Contacts between the two chains:
Residue L87 in the first protein interacts with residue W17 in the second protein (closest heavy-atom distance 4.8 Å).
Residue I94 in the first protein is in contact with residue Y16 in the second protein (closest heavy-atom distance 3.5 Å).
Residue G93 in the first protein contacts residue Y16 in the second protein (closest heavy-atom distance 2.6 Å).
Residue R89 in the first protein is in contact with residue R18 in the second protein (closest heavy-atom distance 4.6 Å).
Residue R90 in the first protein interacts with residue W17 in the second protein (closest heavy-atom distance 3.5 Å).
Residue Q86 in the first protein is in contact with residue R18 in the second protein (closest heavy-atom distance 3.4 Å).
Residue G97 in the first protein is in contact with residue Y16 in the second protein (closest heavy-atom distance 3.4 Å).
Residue R89 in the first protein contacts residue Y16 in the second protein (closest heavy-atom distance 3.6 Å).
Residue R89 in the first protein contacts residue W17 in the second protein (closest heavy-atom distance 3.3 Å).
Residue Q86 in the first protein contacts residue W17 in the second protein (closest heavy-atom distance 3.2 Å).
Residue L98 in the first protein is in contact with residue R21 in the second protein (closest heavy-atom distance 4.6 Å).
Residue R90 in the first protein interacts with residue Y16 in the second protein (closest heavy-atom distance 3.7 Å).
Residue L98 in the first protein contacts residue Y16 in the second protein (closest heavy-atom distance 3.7 Å).

This data describes a binding interaction between two proteins.

Sequence of the first protein:
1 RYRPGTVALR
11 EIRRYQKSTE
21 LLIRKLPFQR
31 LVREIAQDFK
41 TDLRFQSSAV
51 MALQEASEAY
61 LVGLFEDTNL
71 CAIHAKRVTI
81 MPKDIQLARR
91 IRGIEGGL

Sequence of the second protein:
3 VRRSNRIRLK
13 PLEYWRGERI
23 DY